Contacts between the two chains:
Residue L825 in the first protein is in contact with residue F83 in the second protein (closest heavy-atom distance 3.4 Å).
Residue W905 in the first protein contacts residue Q297 in the second protein (closest heavy-atom distance 3.2 Å).
Residue W905 in the first protein is in contact with residue L296 in the second protein (closest heavy-atom distance 3.5 Å).
Residue D902 in the first protein contacts residue Y86 in the second protein (closest heavy-atom distance 2.5 Å).
Residue R875 in the first protein contacts residue V304 in the second protein (closest heavy-atom distance 3.5 Å).
Residue K869 in the first protein is in contact with residue S298 in the second protein (closest heavy-atom distance 3.1 Å).
Residue V666 in the first protein contacts residue I21 in the second protein (closest heavy-atom distance 3.8 Å).
Residue K899 in the first protein contacts residue Y86 in the second protein (closest heavy-atom distance 3.7 Å).
Residue R897 in the first protein is in contact with residue L299 in the second protein (closest heavy-atom distance 3.4 Å).
Residue N663 in the first protein contacts residue R18 in the second protein (closest heavy-atom distance 3.2 Å).
Residue H886 in the first protein interacts with residue Q317 in the second protein (closest heavy-atom distance 3.6 Å).
Residue W912 in the first protein interacts with residue A293 in the second protein (closest heavy-atom distance 3.6 Å).
Residue E832 in the first protein contacts residue Y86 in the second protein (closest heavy-atom distance 3.7 Å).
Residue V889 in the first protein interacts with residue L314 in the second protein (closest heavy-atom distance 3.6 Å).
Residue E813 in the first protein interacts with residue T292 in the second protein (closest heavy-atom distance 3.5 Å).
Residue E878 in the first protein contacts residue I308 in the second protein (closest heavy-atom distance 3.8 Å).
Residue R907 in the first protein is in contact with residue E97 in the second protein (closest heavy-atom distance 2.8 Å).
Residue D902 in the first protein interacts with residue R90 in the second protein (closest heavy-atom distance 3.5 Å).
Residue K869 in the first protein contacts residue L296 in the second protein (closest heavy-atom distance 3.6 Å).
Residue D872 in the first protein interacts with residue V304 in the second protein (closest heavy-atom distance 4.0 Å).
Residue I828 in the first protein contacts residue Y86 in the second protein (closest heavy-atom distance 3.7 Å).
Residue Y871 in the first protein contacts residue V304 in the second protein (closest heavy-atom distance 3.4 Å).
Residue N836 in the first protein is in contact with residue L82 in the second protein (closest heavy-atom distance 3.4 Å).
Residue E670 in the first protein is in contact with residue K14 in the second protein (closest heavy-atom distance 3.0 Å).
Residue T890 in the first protein contacts residue I311 in the second protein (closest heavy-atom distance 3.6 Å).
Residue R897 in the first protein is in contact with residue E303 in the second protein (closest heavy-atom distance 2.6 Å).
Residue N659 in the first protein contacts residue E22 in the second protein (closest heavy-atom distance 2.9 Å).
Residue Y817 in the first protein contacts residue L296 in the second protein (closest heavy-atom distance 3.7 Å).
Residue E832 in the first protein contacts residue L82 in the second protein (closest heavy-atom distance 2.8 Å).
Residue R906 in the first protein is in contact with residue E94 in the second protein (closest heavy-atom distance 2.6 Å).
Residue H886 in the first protein contacts residue T315 in the second protein (closest heavy-atom distance 3.4 Å).
Residue V666 in the first protein is in contact with residue R18 in the second protein (closest heavy-atom distance 3.5 Å).
Residue R875 in the first protein is in contact with residue T305 in the second protein (closest heavy-atom distance 3.8 Å).
Residue E903 in the first protein interacts with residue I93 in the second protein (closest heavy-atom distance 3.6 Å).
Residue K901 in the first protein is in contact with residue L299 in the second protein (closest heavy-atom distance 3.9 Å).
Residue L825 in the first protein is in contact with residue R90 in the second protein (closest heavy-atom distance 3.6 Å).
Residue R910 in the first protein is in contact with residue E97 in the second protein (closest heavy-atom distance 2.8 Å).
Residue T667 in the first protein is in contact with residue R18 in the second protein (closest heavy-atom distance 3.4 Å).
Residue E874 in the first protein interacts with residue L324 in the second protein (closest heavy-atom distance 3.3 Å).
Residue T833 in the first protein is in contact with residue R79 in the second protein (closest heavy-atom distance 3.7 Å).
Residue R910 in the first protein interacts with residue E94 in the second protein (closest heavy-atom distance 3.3 Å).
Residue Y817 in the first protein interacts with residue P294 in the second protein (closest heavy-atom distance 3.0 Å).
Residue W912 in the first protein contacts residue P294 in the second protein (closest heavy-atom distance 4.0 Å).
Residue N663 in the first protein interacts with residue E22 in the second protein (closest heavy-atom distance 3.7 Å).
Residue Q829 in the first protein interacts with residue R79 in the second protein (closest heavy-atom distance 3.3 Å).
Residue H857 in the first protein is in contact with residue R79 in the second protein (closest heavy-atom distance 3.1 Å).
Residue K901 in the first protein is in contact with residue S298 in the second protein (closest heavy-atom distance 3.9 Å).
Residue Q829 in the first protein interacts with residue F83 in the second protein (closest heavy-atom distance 3.7 Å).
Residue V870 in the first protein is in contact with residue S298 in the second protein (closest heavy-atom distance 3.8 Å).
Residue V870 in the first protein interacts with residue L299 in the second protein (closest heavy-atom distance 3.0 Å).
Residue K901 in the first protein interacts with residue Q297 in the second protein (closest heavy-atom distance 2.5 Å).
Residue E832 in the first protein is in contact with residue F83 in the second protein (closest heavy-atom distance 3.2 Å).
Residue C830 in the first protein is in contact with residue R79 in the second protein (closest heavy-atom distance 3.7 Å).
Residue V889 in the first protein interacts with residue I311 in the second protein (closest heavy-atom distance 3.2 Å).
Residue V893 in the first protein interacts with residue D307 in the second protein (closest heavy-atom distance 3.4 Å).
Residue Y817 in the first protein contacts residue A293 in the second protein (closest heavy-atom distance 3.3 Å).
Residue E904 in the first protein interacts with residue Q297 in the second protein (closest heavy-atom distance 2.8 Å).
Residue I879 in the first protein is in contact with residue I308 in the second protein (closest heavy-atom distance 3.6 Å).
Residue L662 in the first protein is in contact with residue E22 in the second protein (closest heavy-atom distance 3.6 Å).
Residue F877 in the first protein interacts with residue R325 in the second protein (closest heavy-atom distance 3.2 Å).

Sequence of the second protein:
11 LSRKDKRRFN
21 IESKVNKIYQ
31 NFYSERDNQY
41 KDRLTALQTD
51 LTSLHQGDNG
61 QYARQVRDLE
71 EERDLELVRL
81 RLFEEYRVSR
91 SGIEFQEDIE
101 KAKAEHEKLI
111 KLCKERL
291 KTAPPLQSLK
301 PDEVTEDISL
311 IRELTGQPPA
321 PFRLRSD

The following describes two proteins that form a bound complex.

Sequence of the first protein:
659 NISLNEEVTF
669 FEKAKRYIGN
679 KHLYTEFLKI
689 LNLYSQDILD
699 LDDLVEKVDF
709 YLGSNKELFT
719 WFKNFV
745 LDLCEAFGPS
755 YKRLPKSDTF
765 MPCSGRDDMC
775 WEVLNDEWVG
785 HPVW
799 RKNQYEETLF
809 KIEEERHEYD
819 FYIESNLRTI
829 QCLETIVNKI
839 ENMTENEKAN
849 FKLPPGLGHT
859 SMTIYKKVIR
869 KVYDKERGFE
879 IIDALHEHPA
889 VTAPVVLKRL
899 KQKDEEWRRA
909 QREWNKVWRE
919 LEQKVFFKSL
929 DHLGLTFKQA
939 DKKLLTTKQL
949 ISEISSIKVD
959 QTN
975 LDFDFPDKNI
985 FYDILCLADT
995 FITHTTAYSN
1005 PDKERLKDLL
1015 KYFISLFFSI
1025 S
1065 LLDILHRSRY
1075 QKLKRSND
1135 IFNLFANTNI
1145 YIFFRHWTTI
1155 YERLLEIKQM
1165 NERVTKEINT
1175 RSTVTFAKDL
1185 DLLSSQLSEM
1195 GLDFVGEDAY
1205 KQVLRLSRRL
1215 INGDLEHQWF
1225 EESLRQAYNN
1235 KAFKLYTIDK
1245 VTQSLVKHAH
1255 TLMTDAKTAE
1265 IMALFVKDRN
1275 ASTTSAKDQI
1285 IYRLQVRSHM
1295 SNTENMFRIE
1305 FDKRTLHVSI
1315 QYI